Sequence of the second protein:
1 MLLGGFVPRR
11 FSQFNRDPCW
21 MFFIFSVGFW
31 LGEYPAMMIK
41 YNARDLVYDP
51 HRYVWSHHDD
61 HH

Sequence of the first protein:
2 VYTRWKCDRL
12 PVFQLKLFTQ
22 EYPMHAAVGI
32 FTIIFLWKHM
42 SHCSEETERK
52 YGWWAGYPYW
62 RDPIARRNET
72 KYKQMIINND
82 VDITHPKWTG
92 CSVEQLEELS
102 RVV

Contacts between the two chains:
Residue G57 in the first protein is in contact with residue D60 in the second protein (closest heavy-atom distance 4.8 Å).
Residue A56 in the first protein interacts with residue D60 in the second protein (closest heavy-atom distance 4.3 Å).

This data describes a binding interaction between two proteins.